Sequence of chain A:
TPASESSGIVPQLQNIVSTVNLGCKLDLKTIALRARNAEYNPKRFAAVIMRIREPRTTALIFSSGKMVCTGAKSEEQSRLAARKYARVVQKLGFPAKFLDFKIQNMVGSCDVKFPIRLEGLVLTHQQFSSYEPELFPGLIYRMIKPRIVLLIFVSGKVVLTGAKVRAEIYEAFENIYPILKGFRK

Interface contacts:
Residue A176 in chain B contacts residue K195 in chain A (closest heavy-atom distance 4.7 Å).
Residue D172 in chain B interacts with residue P194 in chain A (closest heavy-atom distance 4.9 Å).
Residue E171 in chain B contacts residue K195 in chain A (closest heavy-atom distance 3.5 Å).
Residue K174 in chain B contacts residue K195 in chain A (closest heavy-atom distance 4.3 Å).
Residue D172 in chain B is in contact with residue K195 in chain A (closest heavy-atom distance 2.2 Å).
Residue K174 in chain B is in contact with residue P194 in chain A (closest heavy-atom distance 4.0 Å).
Residue G173 in chain B interacts with residue K195 in chain A (closest heavy-atom distance 4.4 Å).
Residue R175 in chain B interacts with residue K195 in chain A (closest heavy-atom distance 3.1 Å).
Residue A176 in chain B interacts with residue P194 in chain A (closest heavy-atom distance 3.5 Å).

Sequence of chain B:
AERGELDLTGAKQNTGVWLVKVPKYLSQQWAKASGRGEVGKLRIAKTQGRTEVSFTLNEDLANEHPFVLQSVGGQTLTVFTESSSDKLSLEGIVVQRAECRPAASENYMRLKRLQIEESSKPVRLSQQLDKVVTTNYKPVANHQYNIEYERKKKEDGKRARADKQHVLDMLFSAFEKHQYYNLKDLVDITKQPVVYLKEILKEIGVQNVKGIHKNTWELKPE

This data describes a binding interaction between two proteins.